Contacts between the two chains:
Residue P285 in protein 1 is in contact with residue A120 in protein 2 (closest heavy-atom distance 4.5 Å).
Residue I261 in protein 1 contacts residue I111 in protein 2 (closest heavy-atom distance 4.0 Å).
Residue D264 in protein 1 contacts residue I81 in protein 2 (closest heavy-atom distance 4.4 Å).
Residue K288 in protein 1 interacts with residue L119 in protein 2 (closest heavy-atom distance 2.8 Å).
Residue Y271 in protein 1 interacts with residue Y79 in protein 2 (closest heavy-atom distance 4.1 Å).
Residue R244 in protein 1 is in contact with residue L114 in protein 2 (closest heavy-atom distance 4.2 Å).
Residue L295 in protein 1 interacts with residue S118 in protein 2 (closest heavy-atom distance 4.1 Å).
Residue D267 in protein 1 contacts residue Y79 in protein 2 (closest heavy-atom distance 4.0 Å).
Residue D241 in protein 1 contacts residue L116 in protein 2 (closest heavy-atom distance 3.6 Å).
Residue L245 in protein 1 interacts with residue L114 in protein 2 (closest heavy-atom distance 3.8 Å).
Residue Y162 in protein 1 is in contact with residue Y79 in protein 2 (closest heavy-atom distance 3.7 Å).
Residue L260 in protein 1 interacts with residue E23 in protein 2 (closest heavy-atom distance 3.3 Å).
Residue Y271 in protein 1 contacts residue A120 in protein 2 (closest heavy-atom distance 3.1 Å).
Residue L260 in protein 1 interacts with residue R78 in protein 2 (closest heavy-atom distance 3.6 Å).
Residue K288 in protein 1 contacts residue N117 in protein 2 (closest heavy-atom distance 4.2 Å).
Residue R248 in protein 1 contacts residue I111 in protein 2 (closest heavy-atom distance 4.5 Å).
Residue A287 in protein 1 interacts with residue L119 in protein 2 (closest heavy-atom distance 3.5 Å).
Residue I261 in protein 1 contacts residue Y22 in protein 2 (closest heavy-atom distance 3.2 Å).
Residue D264 in protein 1 is in contact with residue A82 in protein 2 (closest heavy-atom distance 3.7 Å).
Residue R290 in protein 1 contacts residue L116 in protein 2 (closest heavy-atom distance 3.6 Å).
Residue P286 in protein 1 interacts with residue A120 in protein 2 (closest heavy-atom distance 4.4 Å).
Residue K288 in protein 1 interacts with residue K124 in protein 2 (closest heavy-atom distance 4.4 Å).
Residue L268 in protein 1 contacts residue Y79 in protein 2 (closest heavy-atom distance 3.5 Å).
Residue D264 in protein 1 interacts with residue R78 in protein 2 (closest heavy-atom distance 2.4 Å).
Residue V240 in protein 1 is in contact with residue N117 in protein 2 (closest heavy-atom distance 3.3 Å).
Residue P285 in protein 1 interacts with residue Y79 in protein 2 (closest heavy-atom distance 3.2 Å).
Residue R248 in protein 1 contacts residue L114 in protein 2 (closest heavy-atom distance 3.6 Å).
Residue R244 in protein 1 interacts with residue N115 in protein 2 (closest heavy-atom distance 3.0 Å).
Residue P286 in protein 1 contacts residue L119 in protein 2 (closest heavy-atom distance 4.1 Å).
Residue D264 in protein 1 interacts with residue Y22 in protein 2 (closest heavy-atom distance 3.2 Å).
Residue R248 in protein 1 is in contact with residue K112 in protein 2 (closest heavy-atom distance 3.5 Å).
Residue L284 in protein 1 contacts residue Y79 in protein 2 (closest heavy-atom distance 3.2 Å).
Residue H289 in protein 1 contacts residue N117 in protein 2 (closest heavy-atom distance 3.9 Å).
Residue R290 in protein 1 contacts residue Q87 in protein 2 (closest heavy-atom distance 4.1 Å).
Residue H272 in protein 1 contacts residue L116 in protein 2 (closest heavy-atom distance 3.5 Å).
Residue K288 in protein 1 is in contact with residue S123 in protein 2 (closest heavy-atom distance 4.4 Å).
Residue D241 in protein 1 interacts with residue N117 in protein 2 (closest heavy-atom distance 2.7 Å).
Residue K288 in protein 1 is in contact with residue M121 in protein 2 (closest heavy-atom distance 3.5 Å).
Residue D267 in protein 1 interacts with residue R78 in protein 2 (closest heavy-atom distance 3.3 Å).
Residue D241 in protein 1 contacts residue N115 in protein 2 (closest heavy-atom distance 4.5 Å).
Residue A287 in protein 1 interacts with residue S118 in protein 2 (closest heavy-atom distance 3.9 Å).
Residue K238 in protein 1 contacts residue S118 in protein 2 (closest heavy-atom distance 2.4 Å).
Residue L268 in protein 1 is in contact with residue A82 in protein 2 (closest heavy-atom distance 4.3 Å).
Residue P258 in protein 1 interacts with residue F107 in protein 2 (closest heavy-atom distance 4.3 Å).
Residue K288 in protein 1 interacts with residue S118 in protein 2 (closest heavy-atom distance 3.5 Å).
Residue L265 in protein 1 interacts with residue A82 in protein 2 (closest heavy-atom distance 4.5 Å).
Residue R290 in protein 1 interacts with residue L119 in protein 2 (closest heavy-atom distance 3.3 Å).
Residue L268 in protein 1 is in contact with residue E83 in protein 2 (closest heavy-atom distance 4.0 Å).
Residue H272 in protein 1 is in contact with residue S118 in protein 2 (closest heavy-atom distance 3.7 Å).
Residue D241 in protein 1 is in contact with residue S118 in protein 2 (closest heavy-atom distance 2.9 Å).
Residue R290 in protein 1 is in contact with residue N117 in protein 2 (closest heavy-atom distance 4.1 Å).
Residue K174 in protein 1 contacts residue R78 in protein 2 (closest heavy-atom distance 4.2 Å).
Residue P258 in protein 1 contacts residue H110 in protein 2 (closest heavy-atom distance 3.3 Å).
Residue L260 in protein 1 is in contact with residue Y22 in protein 2 (closest heavy-atom distance 3.2 Å).
Residue H237 in protein 1 interacts with residue N117 in protein 2 (closest heavy-atom distance 4.0 Å).
Residue A257 in protein 1 interacts with residue H110 in protein 2 (closest heavy-atom distance 4.5 Å).
Residue P285 in protein 1 is in contact with residue L122 in protein 2 (closest heavy-atom distance 4.0 Å).
Residue I261 in protein 1 contacts residue H110 in protein 2 (closest heavy-atom distance 3.5 Å).
Residue L245 in protein 1 interacts with residue L116 in protein 2 (closest heavy-atom distance 4.3 Å).
Residue R248 in protein 1 is in contact with residue H110 in protein 2 (closest heavy-atom distance 3.0 Å).

Sequence of protein 2:
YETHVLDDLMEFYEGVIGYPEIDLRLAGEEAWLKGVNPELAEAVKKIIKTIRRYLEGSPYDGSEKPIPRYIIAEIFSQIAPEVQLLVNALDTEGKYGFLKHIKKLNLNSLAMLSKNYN

These two protein chains interact to form a complex.

Sequence of protein 1:
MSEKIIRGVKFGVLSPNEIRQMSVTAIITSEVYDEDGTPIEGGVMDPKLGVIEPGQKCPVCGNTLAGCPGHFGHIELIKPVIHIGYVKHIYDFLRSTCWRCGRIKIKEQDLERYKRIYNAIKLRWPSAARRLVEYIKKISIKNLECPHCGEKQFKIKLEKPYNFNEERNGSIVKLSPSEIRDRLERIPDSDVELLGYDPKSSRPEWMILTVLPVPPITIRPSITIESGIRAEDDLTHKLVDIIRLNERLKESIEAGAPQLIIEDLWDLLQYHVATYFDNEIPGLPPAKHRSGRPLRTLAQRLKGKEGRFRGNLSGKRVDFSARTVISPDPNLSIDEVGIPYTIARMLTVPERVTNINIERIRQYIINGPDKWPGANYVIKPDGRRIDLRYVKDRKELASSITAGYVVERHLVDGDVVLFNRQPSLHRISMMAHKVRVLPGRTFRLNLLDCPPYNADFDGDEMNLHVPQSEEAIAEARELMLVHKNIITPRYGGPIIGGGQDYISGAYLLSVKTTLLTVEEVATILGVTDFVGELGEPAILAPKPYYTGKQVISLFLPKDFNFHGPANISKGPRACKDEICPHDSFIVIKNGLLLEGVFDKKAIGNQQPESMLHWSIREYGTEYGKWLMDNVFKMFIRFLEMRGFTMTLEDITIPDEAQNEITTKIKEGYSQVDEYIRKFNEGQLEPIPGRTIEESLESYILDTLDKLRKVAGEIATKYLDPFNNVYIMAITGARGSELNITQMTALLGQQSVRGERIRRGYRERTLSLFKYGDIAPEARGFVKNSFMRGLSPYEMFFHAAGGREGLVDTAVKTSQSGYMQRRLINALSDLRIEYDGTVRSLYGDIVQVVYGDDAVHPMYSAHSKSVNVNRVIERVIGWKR